Sequence of chain B:
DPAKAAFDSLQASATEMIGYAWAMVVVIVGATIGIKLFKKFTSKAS

These two protein chains interact to form a complex.

Interface contacts:
Residue I32 in chain B is in contact with residue I22 in chain A (closest heavy-atom distance 4.6 Å).
Residue I39 in chain B is in contact with residue W26 in chain A (closest heavy-atom distance 3.8 Å).
Residue I39 in chain B is in contact with residue A25 in chain A (closest heavy-atom distance 4.5 Å).
Residue S50 in chain B interacts with residue K40 in chain A (closest heavy-atom distance 3.5 Å).
Residue A35 in chain B is in contact with residue I22 in chain A (closest heavy-atom distance 3.7 Å).
Residue F42 in chain B is in contact with residue V33 in chain A (closest heavy-atom distance 4.0 Å).
Residue V31 in chain B contacts residue Q15 in chain A (closest heavy-atom distance 4.9 Å).
Residue M21 in chain B is in contact with residue F11 in chain A (closest heavy-atom distance 4.4 Å).
Residue M28 in chain B interacts with residue Q15 in chain A (closest heavy-atom distance 3.6 Å).
Residue A27 in chain B contacts residue Q15 in chain A (closest heavy-atom distance 3.7 Å).
Residue A25 in chain B interacts with residue F11 in chain A (closest heavy-atom distance 4.0 Å).
Residue M28 in chain B contacts residue F11 in chain A (closest heavy-atom distance 3.5 Å).
Residue I32 in chain B contacts residue A18 in chain A (closest heavy-atom distance 4.1 Å).
Residue S50 in chain B contacts residue K44 in chain A (closest heavy-atom distance 4.3 Å).
Residue A35 in chain B contacts residue W26 in chain A (closest heavy-atom distance 4.8 Å).
Residue Y24 in chain B interacts with residue D5 in chain A (closest heavy-atom distance 4.0 Å).
Residue E20 in chain B is in contact with residue D5 in chain A (closest heavy-atom distance 4.0 Å).
Residue S50 in chain B interacts with residue L41 in chain A (closest heavy-atom distance 4.5 Å).
Residue V31 in chain B interacts with residue I22 in chain A (closest heavy-atom distance 4.0 Å).
Residue Y24 in chain B contacts residue A7 in chain A (closest heavy-atom distance 4.9 Å).
Residue M28 in chain B interacts with residue L14 in chain A (closest heavy-atom distance 3.7 Å).
Residue F42 in chain B interacts with residue W26 in chain A (closest heavy-atom distance 4.1 Å).
Residue Y24 in chain B contacts residue F11 in chain A (closest heavy-atom distance 3.6 Å).
Residue K43 in chain B interacts with residue V33 in chain A (closest heavy-atom distance 4.3 Å).
Residue T46 in chain B is in contact with residue V33 in chain A (closest heavy-atom distance 4.1 Å).
Residue S47 in chain B is in contact with residue I37 in chain A (closest heavy-atom distance 4.6 Å).
Residue K43 in chain B is in contact with residue V29 in chain A (closest heavy-atom distance 4.4 Å).
Residue S50 in chain B interacts with residue I37 in chain A (closest heavy-atom distance 3.6 Å).
Residue I39 in chain B is in contact with residue V29 in chain A (closest heavy-atom distance 4.3 Å).
Residue V31 in chain B is in contact with residue T19 in chain A (closest heavy-atom distance 4.4 Å).
Residue S47 in chain B contacts residue K40 in chain A (closest heavy-atom distance 3.2 Å).
Residue G38 in chain B interacts with residue W26 in chain A (closest heavy-atom distance 4.0 Å).
Residue M21 in chain B interacts with residue A7 in chain A (closest heavy-atom distance 4.5 Å).
Residue Y24 in chain B is in contact with residue K8 in chain A (closest heavy-atom distance 3.2 Å).
Residue F42 in chain B interacts with residue V29 in chain A (closest heavy-atom distance 4.6 Å).
Residue T46 in chain B contacts residue I37 in chain A (closest heavy-atom distance 4.2 Å).
Residue F42 in chain B interacts with residue V30 in chain A (closest heavy-atom distance 4.8 Å).

Sequence of chain A:
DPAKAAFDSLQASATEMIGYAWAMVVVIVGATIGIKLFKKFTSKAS